Sequence of the first protein:
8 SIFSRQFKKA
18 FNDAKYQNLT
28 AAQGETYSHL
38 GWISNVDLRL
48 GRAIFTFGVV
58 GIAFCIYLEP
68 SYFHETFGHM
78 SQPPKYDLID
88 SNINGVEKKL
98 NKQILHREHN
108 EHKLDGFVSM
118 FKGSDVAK

The following describes two proteins that form a bound complex.

Sequence of the second protein:
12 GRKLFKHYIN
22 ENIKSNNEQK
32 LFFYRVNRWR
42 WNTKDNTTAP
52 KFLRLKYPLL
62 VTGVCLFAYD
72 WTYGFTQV

Residue-level contacts at the interface:
Residue L26 in the first protein is in contact with residue R39 in the second protein (closest heavy-atom distance 4.2 Å).
Residue L45 in the first protein interacts with residue F53 in the second protein (closest heavy-atom distance 4.1 Å).
Residue L26 in the first protein contacts residue R36 in the second protein (closest heavy-atom distance 4.2 Å).
Residue H36 in the first protein interacts with residue N43 in the second protein (closest heavy-atom distance 3.8 Å).
Residue S35 in the first protein interacts with residue W40 in the second protein (closest heavy-atom distance 3.6 Å).
Residue Y23 in the first protein is in contact with residue W42 in the second protein (closest heavy-atom distance 3.3 Å).
Residue L37 in the first protein interacts with residue D46 in the second protein (closest heavy-atom distance 3.2 Å).
Residue H36 in the first protein is in contact with residue D46 in the second protein (closest heavy-atom distance 3.7 Å).
Residue Y23 in the first protein interacts with residue N43 in the second protein (closest heavy-atom distance 3.4 Å).
Residue R49 in the first protein is in contact with residue L54 in the second protein (closest heavy-atom distance 4.5 Å).
Residue F52 in the first protein contacts residue L54 in the second protein (closest heavy-atom distance 3.6 Å).
Residue L37 in the first protein contacts residue K45 in the second protein (closest heavy-atom distance 4.3 Å).
Residue Y23 in the first protein interacts with residue T44 in the second protein (closest heavy-atom distance 3.6 Å).
Residue T53 in the first protein contacts residue V62 in the second protein (closest heavy-atom distance 4.0 Å).
Residue I40 in the first protein contacts residue F53 in the second protein (closest heavy-atom distance 4.5 Å).
Residue S35 in the first protein interacts with residue D46 in the second protein (closest heavy-atom distance 3.8 Å).
Residue Y64 in the first protein is in contact with residue D71 in the second protein (closest heavy-atom distance 3.3 Å).
Residue R49 in the first protein contacts residue P59 in the second protein (closest heavy-atom distance 3.8 Å).
Residue D20 in the first protein contacts residue K45 in the second protein (closest heavy-atom distance 4.4 Å).
Residue T53 in the first protein contacts residue P59 in the second protein (closest heavy-atom distance 3.7 Å).
Residue S35 in the first protein contacts residue N43 in the second protein (closest heavy-atom distance 3.6 Å).
Residue R49 in the first protein interacts with residue Y58 in the second protein (closest heavy-atom distance 4.8 Å).
Residue V57 in the first protein contacts residue P59 in the second protein (closest heavy-atom distance 4.4 Å).
Residue R49 in the first protein contacts residue L56 in the second protein (closest heavy-atom distance 5.0 Å).
Residue Q24 in the first protein interacts with residue W40 in the second protein (closest heavy-atom distance 4.7 Å).
Residue F61 in the first protein is in contact with residue C66 in the second protein (closest heavy-atom distance 3.5 Å).
Residue V56 in the first protein contacts residue T63 in the second protein (closest heavy-atom distance 4.1 Å).
Residue K22 in the first protein interacts with residue R39 in the second protein (closest heavy-atom distance 4.2 Å).
Residue F61 in the first protein contacts residue L67 in the second protein (closest heavy-atom distance 3.4 Å).
Residue V57 in the first protein is in contact with residue V62 in the second protein (closest heavy-atom distance 4.0 Å).
Residue A60 in the first protein interacts with residue T63 in the second protein (closest heavy-atom distance 3.4 Å).
Residue A60 in the first protein interacts with residue L67 in the second protein (closest heavy-atom distance 4.5 Å).
Residue V57 in the first protein is in contact with residue T63 in the second protein (closest heavy-atom distance 3.6 Å).
Residue F52 in the first protein interacts with residue L56 in the second protein (closest heavy-atom distance 3.7 Å).
Residue Y23 in the first protein is in contact with residue W40 in the second protein (closest heavy-atom distance 3.7 Å).
Residue R49 in the first protein is in contact with residue R55 in the second protein (closest heavy-atom distance 2.9 Å).
Residue V57 in the first protein is in contact with residue C66 in the second protein (closest heavy-atom distance 4.5 Å).
Residue N25 in the first protein is in contact with residue W40 in the second protein (closest heavy-atom distance 4.7 Å).
Residue T53 in the first protein is in contact with residue Y58 in the second protein (closest heavy-atom distance 5.0 Å).
Residue Y64 in the first protein is in contact with residue Y70 in the second protein (closest heavy-atom distance 3.8 Å).
Residue L65 in the first protein interacts with residue Y70 in the second protein (closest heavy-atom distance 3.3 Å).
Residue L65 in the first protein is in contact with residue Q78 in the second protein (closest heavy-atom distance 4.9 Å).
Residue R49 in the first protein contacts residue F53 in the second protein (closest heavy-atom distance 4.8 Å).
Residue Q24 in the first protein is in contact with residue R39 in the second protein (closest heavy-atom distance 4.6 Å).
Residue F52 in the first protein contacts residue R55 in the second protein (closest heavy-atom distance 3.8 Å).
Residue Y64 in the first protein interacts with residue Q78 in the second protein (closest heavy-atom distance 4.8 Å).
Residue V56 in the first protein interacts with residue L60 in the second protein (closest heavy-atom distance 4.8 Å).
Residue Y64 in the first protein is in contact with residue L67 in the second protein (closest heavy-atom distance 3.6 Å).
Residue V56 in the first protein is in contact with residue L56 in the second protein (closest heavy-atom distance 3.7 Å).
Residue Y23 in the first protein interacts with residue R39 in the second protein (closest heavy-atom distance 3.4 Å).
Residue F52 in the first protein contacts residue P59 in the second protein (closest heavy-atom distance 4.6 Å).
Residue V56 in the first protein contacts residue P59 in the second protein (closest heavy-atom distance 4.1 Å).
Residue H36 in the first protein is in contact with residue K45 in the second protein (closest heavy-atom distance 3.7 Å).